Interface contacts:
Residue R938 in the first protein is in contact with residue E108 in the second protein (closest heavy-atom distance 3.6 Å).
Residue K937 in the first protein interacts with residue A105 in the second protein (closest heavy-atom distance 4.9 Å).
Residue D369 in the first protein interacts with residue K88 in the second protein (closest heavy-atom distance 4.1 Å).
Residue D369 in the first protein interacts with residue R82 in the second protein (closest heavy-atom distance 4.7 Å).
Residue R938 in the first protein is in contact with residue Y106 in the second protein (closest heavy-atom distance 3.1 Å).
Residue N936 in the first protein interacts with residue G107 in the second protein (closest heavy-atom distance 4.5 Å).
Residue L372 in the first protein interacts with residue L42 in the second protein (closest heavy-atom distance 4.3 Å).
Residue Q379 in the first protein interacts with residue L42 in the second protein (closest heavy-atom distance 4.8 Å).
Residue N936 in the first protein is in contact with residue Y106 in the second protein (closest heavy-atom distance 3.5 Å).
Residue K937 in the first protein contacts residue Y106 in the second protein (closest heavy-atom distance 3.5 Å).
Residue R939 in the first protein contacts residue Y106 in the second protein (closest heavy-atom distance 5.0 Å).
Residue R938 in the first protein contacts residue G107 in the second protein (closest heavy-atom distance 3.5 Å).
Residue N936 in the first protein contacts residue A105 in the second protein (closest heavy-atom distance 4.5 Å).
Residue Y365 in the first protein contacts residue R82 in the second protein (closest heavy-atom distance 3.5 Å).

Sequence of the second protein:
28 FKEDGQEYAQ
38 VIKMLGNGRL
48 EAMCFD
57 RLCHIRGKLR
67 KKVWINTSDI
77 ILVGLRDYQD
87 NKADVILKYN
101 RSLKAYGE

This data describes a binding interaction between two proteins.

Sequence of the first protein:
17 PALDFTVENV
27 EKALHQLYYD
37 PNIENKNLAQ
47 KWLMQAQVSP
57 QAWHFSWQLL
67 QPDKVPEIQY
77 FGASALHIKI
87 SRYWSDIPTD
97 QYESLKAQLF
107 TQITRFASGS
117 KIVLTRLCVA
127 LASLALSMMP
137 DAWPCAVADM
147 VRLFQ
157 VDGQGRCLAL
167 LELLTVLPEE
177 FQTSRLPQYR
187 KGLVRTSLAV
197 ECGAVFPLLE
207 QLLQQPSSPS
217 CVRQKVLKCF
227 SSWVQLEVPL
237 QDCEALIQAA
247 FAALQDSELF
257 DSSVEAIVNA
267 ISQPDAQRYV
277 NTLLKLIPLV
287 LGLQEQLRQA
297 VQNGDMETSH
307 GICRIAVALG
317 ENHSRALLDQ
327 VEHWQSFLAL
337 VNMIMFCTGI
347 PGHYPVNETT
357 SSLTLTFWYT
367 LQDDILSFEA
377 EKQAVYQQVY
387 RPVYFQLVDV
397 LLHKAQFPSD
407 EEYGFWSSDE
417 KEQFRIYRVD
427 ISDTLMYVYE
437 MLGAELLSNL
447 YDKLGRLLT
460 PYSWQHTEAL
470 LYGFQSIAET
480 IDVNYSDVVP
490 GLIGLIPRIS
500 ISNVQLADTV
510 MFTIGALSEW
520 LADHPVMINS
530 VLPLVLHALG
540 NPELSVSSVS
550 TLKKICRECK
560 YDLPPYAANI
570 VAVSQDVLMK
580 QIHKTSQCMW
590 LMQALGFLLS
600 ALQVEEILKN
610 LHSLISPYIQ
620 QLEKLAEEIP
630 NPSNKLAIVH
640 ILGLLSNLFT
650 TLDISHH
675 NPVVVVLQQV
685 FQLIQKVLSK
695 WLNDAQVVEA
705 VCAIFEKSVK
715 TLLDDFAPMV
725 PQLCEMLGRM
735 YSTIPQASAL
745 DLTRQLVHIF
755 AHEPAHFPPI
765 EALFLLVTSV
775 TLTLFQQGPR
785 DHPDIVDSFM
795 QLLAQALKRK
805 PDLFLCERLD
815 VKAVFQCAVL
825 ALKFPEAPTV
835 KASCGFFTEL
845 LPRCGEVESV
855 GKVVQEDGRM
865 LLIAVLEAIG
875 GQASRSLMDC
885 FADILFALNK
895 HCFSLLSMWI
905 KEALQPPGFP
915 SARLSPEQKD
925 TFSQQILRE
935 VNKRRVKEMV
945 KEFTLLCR